Sequence of chain A:
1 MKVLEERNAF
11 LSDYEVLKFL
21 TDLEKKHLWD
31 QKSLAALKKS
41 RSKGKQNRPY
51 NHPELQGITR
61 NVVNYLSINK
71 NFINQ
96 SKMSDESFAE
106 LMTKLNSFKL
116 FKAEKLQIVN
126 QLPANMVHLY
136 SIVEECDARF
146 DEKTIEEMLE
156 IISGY

Sequence of chain B:
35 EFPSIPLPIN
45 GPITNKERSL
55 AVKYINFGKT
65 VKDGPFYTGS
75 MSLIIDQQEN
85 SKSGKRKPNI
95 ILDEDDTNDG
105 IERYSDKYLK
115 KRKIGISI

These two protein chains interact to form a complex.

Interface contacts:
Residue R7 in chain A interacts with residue I120 in chain B (closest heavy-atom distance 4.7 Å).
Residue F116 in chain A is in contact with residue R116 in chain B (closest heavy-atom distance 3.7 Å).
Residue K117 in chain A interacts with residue K117 in chain B (closest heavy-atom distance 4.3 Å).
Residue K117 in chain A interacts with residue G119 in chain B (closest heavy-atom distance 2.8 Å).
Residue R144 in chain A interacts with residue R116 in chain B (closest heavy-atom distance 4.7 Å).
Residue R144 in chain A contacts residue K115 in chain B (closest heavy-atom distance 3.4 Å).
Residue R7 in chain A interacts with residue G119 in chain B (closest heavy-atom distance 3.0 Å).
Residue E140 in chain A interacts with residue K114 in chain B (closest heavy-atom distance 2.9 Å).
Residue K117 in chain A contacts residue I118 in chain B (closest heavy-atom distance 3.3 Å).
Residue F116 in chain A is in contact with residue K117 in chain B (closest heavy-atom distance 3.3 Å).
Residue E140 in chain A contacts residue K115 in chain B (closest heavy-atom distance 3.5 Å).